Sequence of chain A:
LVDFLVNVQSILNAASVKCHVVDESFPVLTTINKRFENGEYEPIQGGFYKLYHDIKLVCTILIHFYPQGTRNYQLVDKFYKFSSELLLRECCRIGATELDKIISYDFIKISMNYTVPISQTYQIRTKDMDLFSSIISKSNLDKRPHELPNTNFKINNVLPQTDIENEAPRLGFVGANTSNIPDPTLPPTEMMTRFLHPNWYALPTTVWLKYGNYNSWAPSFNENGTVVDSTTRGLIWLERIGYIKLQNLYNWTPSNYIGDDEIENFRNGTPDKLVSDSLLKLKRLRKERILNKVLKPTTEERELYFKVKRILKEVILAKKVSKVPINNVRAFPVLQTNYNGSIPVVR

Contacts between the two chains:
Residue A266 in chain B contacts residue P271 in chain A (closest heavy-atom distance 3.0 Å).
Residue L218 in chain B contacts residue R474 in chain A (closest heavy-atom distance 3.3 Å).
Residue H270 in chain B interacts with residue P271 in chain A (closest heavy-atom distance 3.3 Å).
Residue D219 in chain B contacts residue R474 in chain A (closest heavy-atom distance 2.9 Å).
Residue V131 in chain B contacts residue K427 in chain A (closest heavy-atom distance 3.1 Å).
Residue K96 in chain B contacts residue G403 in chain A (closest heavy-atom distance 3.4 Å).
Residue I104 in chain B contacts residue F410 in chain A (closest heavy-atom distance 3.5 Å).
Residue N116 in chain B interacts with residue P469 in chain A (closest heavy-atom distance 3.0 Å).
Residue E126 in chain B interacts with residue Y449 in chain A (closest heavy-atom distance 2.4 Å).
Residue D229 in chain B contacts residue K122 in chain A (closest heavy-atom distance 2.8 Å).
Residue Q90 in chain B is in contact with residue N392 in chain A (closest heavy-atom distance 3.3 Å).
Residue T252 in chain B is in contact with residue P255 in chain A (closest heavy-atom distance 2.7 Å).
Residue D128 in chain B is in contact with residue R433 in chain A (closest heavy-atom distance 3.3 Å).
Residue D235 in chain B contacts residue Q480 in chain A (closest heavy-atom distance 3.4 Å).
Residue A211 in chain B is in contact with residue P242 in chain A (closest heavy-atom distance 3.1 Å).
Residue E112 in chain B interacts with residue S466 in chain A (closest heavy-atom distance 2.6 Å).
Residue S87 in chain B contacts residue N392 in chain A (closest heavy-atom distance 3.5 Å).
Residue T252 in chain B is in contact with residue I254 in chain A (closest heavy-atom distance 3.5 Å).
Residue N212 in chain B interacts with residue Q480 in chain A (closest heavy-atom distance 3.2 Å).
Residue E80 in chain B is in contact with residue K389 in chain A (closest heavy-atom distance 2.4 Å).
Residue Y110 in chain B interacts with residue K464 in chain A (closest heavy-atom distance 3.1 Å).
Residue K227 in chain B contacts residue R133 in chain A (closest heavy-atom distance 3.1 Å).
Residue N116 in chain B interacts with residue N471 in chain A (closest heavy-atom distance 3.5 Å).
Residue G214 in chain B contacts residue Q480 in chain A (closest heavy-atom distance 3.4 Å).
Residue L248 in chain B is in contact with residue P257 in chain A (closest heavy-atom distance 3.3 Å).
Residue L100 in chain B interacts with residue E406 in chain A (closest heavy-atom distance 3.5 Å).
Residue Q259 in chain B is in contact with residue M264 in chain A (closest heavy-atom distance 2.7 Å).
Residue Y93 in chain B interacts with residue N400 in chain A (closest heavy-atom distance 3.1 Å).
Residue N180 in chain B contacts residue W273 in chain A (closest heavy-atom distance 3.0 Å).
Residue D128 in chain B contacts residue R430 in chain A (closest heavy-atom distance 3.0 Å).
Residue E207 in chain B is in contact with residue R243 in chain A (closest heavy-atom distance 2.7 Å).
Residue D133 in chain B is in contact with residue K427 in chain A (closest heavy-atom distance 3.2 Å).
Residue R50 in chain B interacts with residue R446 in chain A (closest heavy-atom distance 2.8 Å).
Residue A285 in chain B is in contact with residue V300 in chain A (closest heavy-atom distance 3.4 Å).
Residue Y216 in chain B is in contact with residue F476 in chain A (closest heavy-atom distance 3.4 Å).
Residue N201 in chain B contacts residue L439 in chain A (closest heavy-atom distance 3.4 Å).
Residue F224 in chain B interacts with residue A23 in chain A (closest heavy-atom distance 3.4 Å).
Residue L209 in chain B is in contact with residue R243 in chain A (closest heavy-atom distance 3.2 Å).
Residue S103 in chain B contacts residue F410 in chain A (closest heavy-atom distance 3.5 Å).
Residue Q90 in chain B contacts residue W396 in chain A (closest heavy-atom distance 3.5 Å).
Residue T129 in chain B interacts with residue R430 in chain A (closest heavy-atom distance 3.3 Å).
Residue N212 in chain B is in contact with residue A241 in chain A (closest heavy-atom distance 3.4 Å).
Residue S103 in chain B contacts residue R411 in chain A (closest heavy-atom distance 3.3 Å).
Residue F108 in chain B is in contact with residue P415 in chain A (closest heavy-atom distance 3.4 Å).
Residue S87 in chain B interacts with residue I388 in chain A (closest heavy-atom distance 2.5 Å).
Residue D130 in chain B contacts residue R430 in chain A (closest heavy-atom distance 3.3 Å).
Residue R101 in chain B contacts residue L461 in chain A (closest heavy-atom distance 3.3 Å).
Residue S51 in chain B is in contact with residue W396 in chain A (closest heavy-atom distance 3.5 Å).
Residue D89 in chain B is in contact with residue Y401 in chain A (closest heavy-atom distance 2.7 Å).
Residue K255 in chain B is in contact with residue T262 in chain A (closest heavy-atom distance 3.3 Å).
Residue R101 in chain B interacts with residue E458 in chain A (closest heavy-atom distance 3.0 Å).
Residue G214 in chain B interacts with residue V478 in chain A (closest heavy-atom distance 2.6 Å).
Residue Y110 in chain B is in contact with residue D416 in chain A (closest heavy-atom distance 3.2 Å).
Residue R208 in chain B is in contact with residue R243 in chain A (closest heavy-atom distance 3.4 Å).
Residue G214 in chain B interacts with residue P477 in chain A (closest heavy-atom distance 3.4 Å).
Residue S288 in chain B is in contact with residue G298 in chain A (closest heavy-atom distance 2.9 Å).
Residue F281 in chain B is in contact with residue V300 in chain A (closest heavy-atom distance 3.4 Å).
Residue L209 in chain B contacts residue L244 in chain A (closest heavy-atom distance 3.5 Å).
Residue R258 in chain B contacts residue M264 in chain A (closest heavy-atom distance 3.4 Å).
Residue D105 in chain B contacts residue R411 in chain A (closest heavy-atom distance 3.4 Å).

Sequence of chain B:
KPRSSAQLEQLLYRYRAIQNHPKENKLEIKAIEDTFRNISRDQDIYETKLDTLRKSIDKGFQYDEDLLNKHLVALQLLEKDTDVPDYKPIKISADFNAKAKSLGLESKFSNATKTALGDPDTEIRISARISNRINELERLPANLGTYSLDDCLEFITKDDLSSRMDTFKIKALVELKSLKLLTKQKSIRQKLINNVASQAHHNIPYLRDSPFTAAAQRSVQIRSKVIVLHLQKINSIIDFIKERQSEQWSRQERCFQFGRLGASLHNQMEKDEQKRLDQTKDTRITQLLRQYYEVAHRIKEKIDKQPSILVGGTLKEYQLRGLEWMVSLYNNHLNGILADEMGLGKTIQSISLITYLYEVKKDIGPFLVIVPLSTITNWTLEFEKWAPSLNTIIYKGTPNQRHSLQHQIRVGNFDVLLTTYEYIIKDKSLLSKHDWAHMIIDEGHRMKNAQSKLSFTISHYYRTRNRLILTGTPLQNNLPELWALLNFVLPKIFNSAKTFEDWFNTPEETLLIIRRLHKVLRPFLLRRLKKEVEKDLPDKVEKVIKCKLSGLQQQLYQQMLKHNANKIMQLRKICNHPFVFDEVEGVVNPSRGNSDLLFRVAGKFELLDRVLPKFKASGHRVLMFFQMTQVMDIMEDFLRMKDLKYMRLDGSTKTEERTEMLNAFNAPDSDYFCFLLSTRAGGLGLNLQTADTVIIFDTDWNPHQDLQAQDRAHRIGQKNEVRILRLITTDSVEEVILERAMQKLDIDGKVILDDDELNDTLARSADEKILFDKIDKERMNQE

The following describes two proteins that form a bound complex.